Residue-level contacts at the interface:
Residue W207 in the second protein is in contact with residue P90 in the first protein (closest heavy-atom distance 3.5 Å).
Residue T118 in the second protein contacts residue R114 in the first protein (closest heavy-atom distance 3.6 Å).
Residue P102 in the second protein is in contact with residue H97 in the first protein (closest heavy-atom distance 3.7 Å).
Residue K100 in the second protein interacts with residue S86 in the first protein (closest heavy-atom distance 3.9 Å).
Residue F98 in the second protein is in contact with residue V75 in the first protein (closest heavy-atom distance 3.1 Å).
Residue E210 in the second protein contacts residue G94 in the first protein (closest heavy-atom distance 3.2 Å).
Residue E99 in the second protein interacts with residue R71 in the first protein (closest heavy-atom distance 3.3 Å).
Residue E213 in the second protein interacts with residue H102 in the first protein (closest heavy-atom distance 3.8 Å).
Residue Y96 in the second protein is in contact with residue A85 in the first protein (closest heavy-atom distance 3.7 Å).
Residue E210 in the second protein is in contact with residue P90 in the first protein (closest heavy-atom distance 3.2 Å).
Residue P181 in the second protein is in contact with residue I99 in the first protein (closest heavy-atom distance 3.6 Å).
Residue L103 in the second protein interacts with residue I99 in the first protein (closest heavy-atom distance 3.7 Å).
Residue D196 in the second protein contacts residue Y132 in the first protein (closest heavy-atom distance 3.0 Å).
Residue F98 in the second protein interacts with residue T41 in the first protein (closest heavy-atom distance 3.0 Å).
Residue K197 in the second protein is in contact with residue K135 in the first protein (closest heavy-atom distance 3.1 Å).
Residue P181 in the second protein contacts residue H93 in the first protein (closest heavy-atom distance 2.9 Å).
Residue R206 in the second protein interacts with residue E118 in the first protein (closest heavy-atom distance 3.4 Å).
Residue G101 in the second protein contacts residue H97 in the first protein (closest heavy-atom distance 3.6 Å).
Residue D196 in the second protein contacts residue H133 in the first protein (closest heavy-atom distance 3.1 Å).
Residue Y116 in the second protein is in contact with residue Y115 in the first protein (closest heavy-atom distance 3.7 Å).
Residue N214 in the second protein interacts with residue I99 in the first protein (closest heavy-atom distance 3.7 Å).
Residue E192 in the second protein is in contact with residue I131 in the first protein (closest heavy-atom distance 3.1 Å).
Residue R154 in the second protein interacts with residue R148 in the first protein (closest heavy-atom distance 3.3 Å).
Residue E213 in the second protein contacts residue T100 in the first protein (closest heavy-atom distance 3.7 Å).
Residue F98 in the second protein interacts with residue N37 in the first protein (closest heavy-atom distance 3.6 Å).
Residue P102 in the second protein interacts with residue Y69 in the first protein (closest heavy-atom distance 3.5 Å).
Residue E192 in the second protein interacts with residue Y132 in the first protein (closest heavy-atom distance 3.3 Å).
Residue D196 in the second protein contacts residue S134 in the first protein (closest heavy-atom distance 3.9 Å).
Residue E99 in the second protein interacts with residue R73 in the first protein (closest heavy-atom distance 3.7 Å).
Residue E99 in the second protein is in contact with residue W74 in the first protein (closest heavy-atom distance 3.4 Å).
Residue K91 in the second protein is in contact with residue Q68 in the first protein (closest heavy-atom distance 3.1 Å).
Residue F183 in the second protein is in contact with residue H97 in the first protein (closest heavy-atom distance 3.3 Å).
Residue R206 in the second protein is in contact with residue K120 in the first protein (closest heavy-atom distance 3.0 Å).
Residue K199 in the second protein interacts with residue K135 in the first protein (closest heavy-atom distance 3.7 Å).
Residue V92 in the second protein contacts residue R71 in the first protein (closest heavy-atom distance 3.5 Å).
Residue P117 in the second protein interacts with residue R114 in the first protein (closest heavy-atom distance 3.8 Å).
Residue T209 in the second protein contacts residue K111 in the first protein (closest heavy-atom distance 3.4 Å).
Residue K100 in the second protein is in contact with residue A85 in the first protein (closest heavy-atom distance 3.2 Å).
Residue L200 in the second protein contacts residue Y132 in the first protein (closest heavy-atom distance 3.2 Å).
Residue Y195 in the second protein interacts with residue Y132 in the first protein (closest heavy-atom distance 3.5 Å).
Residue F98 in the second protein interacts with residue L38 in the first protein (closest heavy-atom distance 3.6 Å).
Residue E208 in the second protein is in contact with residue P112 in the first protein (closest heavy-atom distance 3.6 Å).
Residue F98 in the second protein interacts with residue W74 in the first protein (closest heavy-atom distance 3.1 Å).
Residue T209 in the second protein contacts residue L107 in the first protein (closest heavy-atom distance 3.2 Å).
Residue E99 in the second protein is in contact with residue H44 in the first protein (closest heavy-atom distance 3.4 Å).
Residue E188 in the second protein is in contact with residue S124 in the first protein (closest heavy-atom distance 3.8 Å).
Residue P102 in the second protein contacts residue F98 in the first protein (closest heavy-atom distance 3.8 Å).
Residue R206 in the second protein interacts with residue V117 in the first protein (closest heavy-atom distance 3.8 Å).
Residue P97 in the second protein interacts with residue N37 in the first protein (closest heavy-atom distance 3.3 Å).
Residue R206 in the second protein interacts with residue P90 in the first protein (closest heavy-atom distance 3.1 Å).
Residue K100 in the second protein contacts residue H97 in the first protein (closest heavy-atom distance 3.2 Å).
Residue F185 in the second protein interacts with residue N122 in the first protein (closest heavy-atom distance 3.8 Å).
Residue P105 in the second protein is in contact with residue I99 in the first protein (closest heavy-atom distance 3.6 Å).
Residue L103 in the second protein contacts residue H97 in the first protein (closest heavy-atom distance 3.1 Å).
Residue E208 in the second protein interacts with residue Y115 in the first protein (closest heavy-atom distance 3.2 Å).
Residue R115 in the second protein is in contact with residue Y115 in the first protein (closest heavy-atom distance 3.5 Å).
Residue K197 in the second protein interacts with residue W146 in the first protein (closest heavy-atom distance 3.0 Å).
Residue F98 in the second protein interacts with residue Y83 in the first protein (closest heavy-atom distance 3.6 Å).
Residue P97 in the second protein contacts residue Y77 in the first protein (closest heavy-atom distance 2.7 Å).
Residue R206 in the second protein is in contact with residue H119 in the first protein (closest heavy-atom distance 3.8 Å).

Sequence of the first protein:
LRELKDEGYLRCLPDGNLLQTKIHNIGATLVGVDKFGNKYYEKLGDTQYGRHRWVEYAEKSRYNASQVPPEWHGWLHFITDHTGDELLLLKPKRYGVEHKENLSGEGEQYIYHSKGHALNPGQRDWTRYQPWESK

This data describes a binding interaction between two proteins.

Sequence of the second protein:
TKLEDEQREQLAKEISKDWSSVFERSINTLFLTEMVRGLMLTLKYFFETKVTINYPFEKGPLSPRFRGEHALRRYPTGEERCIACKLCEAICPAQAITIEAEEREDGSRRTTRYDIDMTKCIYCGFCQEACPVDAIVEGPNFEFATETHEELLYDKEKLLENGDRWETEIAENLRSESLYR